These two protein chains interact to form a complex.

Sequence of protein 1:
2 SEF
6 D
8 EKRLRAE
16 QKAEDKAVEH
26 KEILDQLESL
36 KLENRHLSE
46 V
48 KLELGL

Sequence of protein 2:
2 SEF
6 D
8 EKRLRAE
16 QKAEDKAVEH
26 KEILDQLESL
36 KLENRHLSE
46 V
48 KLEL

Interface contacts:
Residue F4 in protein 1 interacts with residue Q31 in protein 2 (closest heavy-atom distance 3.6 Å).
Residue F4 in protein 1 contacts residue L35 in protein 2 (closest heavy-atom distance 4.2 Å).
Residue L11 in protein 1 interacts with residue I28 in protein 2 (closest heavy-atom distance 4.0 Å).
Residue R10 in protein 1 contacts residue E24 in protein 2 (closest heavy-atom distance 3.3 Å).
Residue R10 in protein 1 is in contact with residue I28 in protein 2 (closest heavy-atom distance 3.2 Å).